Sequence of the first protein:
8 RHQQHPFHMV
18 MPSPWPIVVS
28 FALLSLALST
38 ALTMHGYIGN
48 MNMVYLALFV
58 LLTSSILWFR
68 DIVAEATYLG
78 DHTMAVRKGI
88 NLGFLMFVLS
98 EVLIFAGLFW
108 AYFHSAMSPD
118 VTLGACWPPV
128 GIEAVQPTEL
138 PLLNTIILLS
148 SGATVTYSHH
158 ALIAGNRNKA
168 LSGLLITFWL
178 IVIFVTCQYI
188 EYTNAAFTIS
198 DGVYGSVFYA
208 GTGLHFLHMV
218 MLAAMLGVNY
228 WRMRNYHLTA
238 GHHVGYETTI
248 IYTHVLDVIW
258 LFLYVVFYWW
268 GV

Sequence of the second protein:
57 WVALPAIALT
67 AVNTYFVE

Interface contacts:
Residue A150 in the first protein interacts with residue L60 in the second protein (closest heavy-atom distance 4.5 Å).
Residue L140 in the first protein interacts with residue E74 in the second protein (closest heavy-atom distance 4.3 Å).
Residue T151 in the first protein interacts with residue L60 in the second protein (closest heavy-atom distance 3.9 Å).
Residue L140 in the first protein contacts residue Y71 in the second protein (closest heavy-atom distance 3.7 Å).
Residue T135 in the first protein interacts with residue E74 in the second protein (closest heavy-atom distance 4.6 Å).
Residue S147 in the first protein interacts with residue A67 in the second protein (closest heavy-atom distance 4.8 Å).
Residue E136 in the first protein is in contact with residue E74 in the second protein (closest heavy-atom distance 3.4 Å).
Residue Y154 in the first protein is in contact with residue L60 in the second protein (closest heavy-atom distance 4.6 Å).
Residue L139 in the first protein contacts residue T70 in the second protein (closest heavy-atom distance 4.9 Å).
Residue Y154 in the first protein interacts with residue W57 in the second protein (closest heavy-atom distance 3.4 Å).
Residue I143 in the first protein interacts with residue A67 in the second protein (closest heavy-atom distance 3.7 Å).
Residue A150 in the first protein interacts with residue A59 in the second protein (closest heavy-atom distance 4.5 Å).

This data describes a binding interaction between two proteins.